Sequence of chain A:
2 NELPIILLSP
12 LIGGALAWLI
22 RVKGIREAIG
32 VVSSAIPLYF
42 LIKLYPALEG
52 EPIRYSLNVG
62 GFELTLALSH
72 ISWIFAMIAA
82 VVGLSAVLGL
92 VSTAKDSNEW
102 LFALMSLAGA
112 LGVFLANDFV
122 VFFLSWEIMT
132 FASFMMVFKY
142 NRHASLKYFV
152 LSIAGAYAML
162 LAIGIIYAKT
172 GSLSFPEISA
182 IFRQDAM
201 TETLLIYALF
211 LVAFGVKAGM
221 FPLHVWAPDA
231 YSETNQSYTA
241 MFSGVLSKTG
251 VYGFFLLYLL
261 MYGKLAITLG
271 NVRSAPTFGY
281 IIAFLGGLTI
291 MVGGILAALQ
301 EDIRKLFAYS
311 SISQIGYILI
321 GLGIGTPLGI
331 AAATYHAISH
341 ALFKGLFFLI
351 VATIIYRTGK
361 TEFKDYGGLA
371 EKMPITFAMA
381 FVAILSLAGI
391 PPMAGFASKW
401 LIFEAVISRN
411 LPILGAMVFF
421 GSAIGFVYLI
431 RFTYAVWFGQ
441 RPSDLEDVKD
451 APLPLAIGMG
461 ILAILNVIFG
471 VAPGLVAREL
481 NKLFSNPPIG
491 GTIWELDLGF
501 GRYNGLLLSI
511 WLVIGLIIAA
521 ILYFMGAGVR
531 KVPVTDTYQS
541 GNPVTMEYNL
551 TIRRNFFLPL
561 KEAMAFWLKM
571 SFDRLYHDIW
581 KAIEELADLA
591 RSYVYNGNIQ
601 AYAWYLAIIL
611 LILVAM

Sequence of chain B:
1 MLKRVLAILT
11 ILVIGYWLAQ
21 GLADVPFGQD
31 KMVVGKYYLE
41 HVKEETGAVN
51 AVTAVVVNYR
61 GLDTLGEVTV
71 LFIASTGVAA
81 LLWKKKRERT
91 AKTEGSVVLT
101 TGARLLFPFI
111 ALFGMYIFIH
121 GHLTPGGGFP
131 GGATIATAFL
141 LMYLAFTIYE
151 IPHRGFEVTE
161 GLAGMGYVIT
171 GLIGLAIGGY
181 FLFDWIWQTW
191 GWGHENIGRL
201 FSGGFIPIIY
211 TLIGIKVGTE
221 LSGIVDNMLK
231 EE

The following describes two proteins that form a bound complex.

Contacts between the two chains:
Residue V614 in chain A interacts with residue V13 in chain B (closest heavy-atom distance 3.9 Å).
Residue V614 in chain A contacts residue I14 in chain B (closest heavy-atom distance 4.2 Å).
Residue W604 in chain A contacts residue L6 in chain B (closest heavy-atom distance 3.6 Å).
Residue L611 in chain A contacts residue V13 in chain B (closest heavy-atom distance 4.8 Å).
Residue L610 in chain A is in contact with residue I14 in chain B (closest heavy-atom distance 3.9 Å).
Residue Q600 in chain A is in contact with residue K3 in chain B (closest heavy-atom distance 3.9 Å).
Residue L610 in chain A contacts residue W17 in chain B (closest heavy-atom distance 4.3 Å).
Residue L613 in chain A is in contact with residue W17 in chain B (closest heavy-atom distance 3.3 Å).
Residue W604 in chain A interacts with residue T10 in chain B (closest heavy-atom distance 4.7 Å).
Residue W604 in chain A interacts with residue K3 in chain B (closest heavy-atom distance 3.9 Å).
Residue A607 in chain A interacts with residue I14 in chain B (closest heavy-atom distance 4.8 Å).
Residue W604 in chain A is in contact with residue A7 in chain B (closest heavy-atom distance 4.0 Å).
Residue M616 in chain A interacts with residue W17 in chain B (closest heavy-atom distance 4.6 Å).
Residue L611 in chain A interacts with residue T10 in chain B (closest heavy-atom distance 3.9 Å).
Residue V614 in chain A contacts residue W17 in chain B (closest heavy-atom distance 3.7 Å).